Interface contacts:
Residue G145 in chain A interacts with residue C149 in chain B (closest heavy-atom distance 4.5 Å).
Residue A146 in chain A contacts residue C149 in chain B (closest heavy-atom distance 3.1 Å).
Residue N173 in chain A is in contact with residue K74 in chain B (closest heavy-atom distance 4.7 Å).

Sequence of chain A:
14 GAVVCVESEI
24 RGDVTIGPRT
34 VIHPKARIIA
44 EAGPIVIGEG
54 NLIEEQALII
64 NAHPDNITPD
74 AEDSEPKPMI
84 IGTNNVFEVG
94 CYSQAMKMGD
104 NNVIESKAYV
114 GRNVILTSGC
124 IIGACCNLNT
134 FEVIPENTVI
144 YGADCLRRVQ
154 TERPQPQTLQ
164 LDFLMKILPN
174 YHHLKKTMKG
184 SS

Sequence of chain B:
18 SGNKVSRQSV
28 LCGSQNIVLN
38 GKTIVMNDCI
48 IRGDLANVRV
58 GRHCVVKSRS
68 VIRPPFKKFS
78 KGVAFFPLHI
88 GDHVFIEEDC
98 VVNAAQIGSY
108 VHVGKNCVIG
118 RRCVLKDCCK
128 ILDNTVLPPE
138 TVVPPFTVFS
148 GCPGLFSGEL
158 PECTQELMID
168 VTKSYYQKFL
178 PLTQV

This data describes a binding interaction between two proteins.